Contacts between the two chains:
Residue Y147 in the second protein is in contact with residue R7 in the first protein (closest heavy-atom distance 3.5 Å).
Residue E191 in the second protein interacts with residue R11 in the first protein (closest heavy-atom distance 3.1 Å).
Residue Y193 in the second protein contacts residue D5 in the first protein (closest heavy-atom distance 3.8 Å).
Residue E191 in the second protein is in contact with residue C8 in the first protein (closest heavy-atom distance 4.4 Å).
Residue Y186 in the second protein is in contact with residue D5 in the first protein (closest heavy-atom distance 2.6 Å).
Residue W145 in the second protein interacts with residue P6 in the first protein (closest heavy-atom distance 3.3 Å).
Residue D195 in the second protein is in contact with residue R7 in the first protein (closest heavy-atom distance 4.4 Å).
Residue V146 in the second protein contacts residue P6 in the first protein (closest heavy-atom distance 4.7 Å).
Residue G143 in the second protein interacts with residue R7 in the first protein (closest heavy-atom distance 4.9 Å).
Residue S148 in the second protein is in contact with residue R7 in the first protein (closest heavy-atom distance 4.3 Å).
Residue Y186 in the second protein contacts residue R7 in the first protein (closest heavy-atom distance 4.6 Å).
Residue I194 in the second protein is in contact with residue R7 in the first protein (closest heavy-atom distance 2.9 Å).
Residue Y186 in the second protein is in contact with residue C2 in the first protein (closest heavy-atom distance 3.5 Å).
Residue Y193 in the second protein interacts with residue R11 in the first protein (closest heavy-atom distance 4.3 Å).
Residue Y193 in the second protein is in contact with residue C8 in the first protein (closest heavy-atom distance 3.4 Å).
Residue Y186 in the second protein is in contact with residue G1 in the first protein (closest heavy-atom distance 3.6 Å).
Residue P190 in the second protein contacts residue R11 in the first protein (closest heavy-atom distance 4.3 Å).
Residue C189 in the second protein is in contact with residue C8 in the first protein (closest heavy-atom distance 4.1 Å).
Residue Y186 in the second protein is in contact with residue C8 in the first protein (closest heavy-atom distance 3.8 Å).
Residue Y193 in the second protein contacts residue R7 in the first protein (closest heavy-atom distance 3.7 Å).
Residue V146 in the second protein is in contact with residue R7 in the first protein (closest heavy-atom distance 4.0 Å).
Residue Y91 in the second protein interacts with residue R7 in the first protein (closest heavy-atom distance 2.9 Å).
Residue S144 in the second protein is in contact with residue R7 in the first protein (closest heavy-atom distance 3.1 Å).
Residue C188 in the second protein is in contact with residue C8 in the first protein (closest heavy-atom distance 4.3 Å).
Residue C189 in the second protein is in contact with residue C2 in the first protein (closest heavy-atom distance 4.5 Å).
Residue C189 in the second protein is in contact with residue R11 in the first protein (closest heavy-atom distance 3.4 Å).
Residue C188 in the second protein is in contact with residue C2 in the first protein (closest heavy-atom distance 3.7 Å).
Residue W145 in the second protein contacts residue R7 in the first protein (closest heavy-atom distance 3.4 Å).

These two protein chains interact to form a complex.

Sequence of the first protein:
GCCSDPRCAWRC

Sequence of the second protein:
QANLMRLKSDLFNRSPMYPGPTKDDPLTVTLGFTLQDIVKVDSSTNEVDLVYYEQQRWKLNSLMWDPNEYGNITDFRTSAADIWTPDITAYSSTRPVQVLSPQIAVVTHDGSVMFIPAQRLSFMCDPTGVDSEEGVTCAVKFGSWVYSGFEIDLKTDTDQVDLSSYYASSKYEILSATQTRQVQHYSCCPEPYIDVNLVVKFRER